Sequence of protein 1:
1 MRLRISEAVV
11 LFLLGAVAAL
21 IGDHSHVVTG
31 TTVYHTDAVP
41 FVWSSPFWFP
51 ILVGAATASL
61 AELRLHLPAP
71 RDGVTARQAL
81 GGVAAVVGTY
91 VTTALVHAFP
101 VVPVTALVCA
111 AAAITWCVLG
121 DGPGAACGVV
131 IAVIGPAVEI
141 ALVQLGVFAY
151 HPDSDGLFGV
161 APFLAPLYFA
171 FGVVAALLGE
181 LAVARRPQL

Contacts between the two chains:
Residue L107 in protein 1 contacts residue L95 in protein 2 (closest heavy-atom distance 3.9 Å).
Residue P100 in protein 1 contacts residue T29 in protein 2 (closest heavy-atom distance 4.0 Å).
Residue F99 in protein 1 is in contact with residue L95 in protein 2 (closest heavy-atom distance 3.5 Å).
Residue C117 in protein 1 contacts residue R77 in protein 2 (closest heavy-atom distance 2.9 Å).
Residue I114 in protein 1 interacts with residue G81 in protein 2 (closest heavy-atom distance 4.0 Å).
Residue L107 in protein 1 contacts residue V91 in protein 2 (closest heavy-atom distance 3.9 Å).
Residue L119 in protein 1 is in contact with residue R77 in protein 2 (closest heavy-atom distance 4.8 Å).
Residue V102 in protein 1 interacts with residue W43 in protein 2 (closest heavy-atom distance 4.0 Å).
Residue V96 in protein 1 is in contact with residue L95 in protein 2 (closest heavy-atom distance 4.2 Å).
Residue P103 in protein 1 interacts with residue T29 in protein 2 (closest heavy-atom distance 4.5 Å).
Residue A113 in protein 1 contacts residue A84 in protein 2 (closest heavy-atom distance 4.0 Å).
Residue P103 in protein 1 contacts residue V91 in protein 2 (closest heavy-atom distance 3.7 Å).
Residue I114 in protein 1 interacts with residue A84 in protein 2 (closest heavy-atom distance 3.8 Å).
Residue P103 in protein 1 contacts residue H24 in protein 2 (closest heavy-atom distance 4.8 Å).
Residue I114 in protein 1 contacts residue A85 in protein 2 (closest heavy-atom distance 4.0 Å).
Residue G120 in protein 1 contacts residue R77 in protein 2 (closest heavy-atom distance 2.9 Å).
Residue A106 in protein 1 is in contact with residue V91 in protein 2 (closest heavy-atom distance 4.0 Å).
Residue P103 in protein 1 contacts residue L95 in protein 2 (closest heavy-atom distance 4.1 Å).
Residue W116 in protein 1 is in contact with residue R77 in protein 2 (closest heavy-atom distance 3.2 Å).
Residue A113 in protein 1 interacts with residue L80 in protein 2 (closest heavy-atom distance 4.5 Å).
Residue V102 in protein 1 contacts residue S25 in protein 2 (closest heavy-atom distance 4.1 Å).
Residue D121 in protein 1 interacts with residue R77 in protein 2 (closest heavy-atom distance 4.3 Å).
Residue A106 in protein 1 interacts with residue I21 in protein 2 (closest heavy-atom distance 4.2 Å).
Residue L107 in protein 1 contacts residue T92 in protein 2 (closest heavy-atom distance 3.6 Å).
Residue A106 in protein 1 is in contact with residue V87 in protein 2 (closest heavy-atom distance 4.6 Å).
Residue V102 in protein 1 contacts residue H24 in protein 2 (closest heavy-atom distance 3.6 Å).
Residue A110 in protein 1 contacts residue G88 in protein 2 (closest heavy-atom distance 3.8 Å).
Residue V102 in protein 1 contacts residue I21 in protein 2 (closest heavy-atom distance 4.2 Å).
Residue P103 in protein 1 is in contact with residue V28 in protein 2 (closest heavy-atom distance 4.3 Å).
Residue P100 in protein 1 contacts residue V28 in protein 2 (closest heavy-atom distance 3.6 Å).
Residue A110 in protein 1 contacts residue A84 in protein 2 (closest heavy-atom distance 3.4 Å).
Residue W116 in protein 1 contacts residue L80 in protein 2 (closest heavy-atom distance 4.2 Å).
Residue V118 in protein 1 interacts with residue R77 in protein 2 (closest heavy-atom distance 4.6 Å).
Residue P103 in protein 1 is in contact with residue A94 in protein 2 (closest heavy-atom distance 4.8 Å).
Residue L107 in protein 1 interacts with residue G88 in protein 2 (closest heavy-atom distance 4.0 Å).
Residue P103 in protein 1 is in contact with residue S25 in protein 2 (closest heavy-atom distance 3.4 Å).
Residue V104 in protein 1 is in contact with residue L95 in protein 2 (closest heavy-atom distance 4.6 Å).
Residue A110 in protein 1 contacts residue V87 in protein 2 (closest heavy-atom distance 5.0 Å).
Residue C117 in protein 1 is in contact with residue L80 in protein 2 (closest heavy-atom distance 3.7 Å).
Residue C117 in protein 1 contacts residue G81 in protein 2 (closest heavy-atom distance 3.5 Å).

Sequence of protein 2:
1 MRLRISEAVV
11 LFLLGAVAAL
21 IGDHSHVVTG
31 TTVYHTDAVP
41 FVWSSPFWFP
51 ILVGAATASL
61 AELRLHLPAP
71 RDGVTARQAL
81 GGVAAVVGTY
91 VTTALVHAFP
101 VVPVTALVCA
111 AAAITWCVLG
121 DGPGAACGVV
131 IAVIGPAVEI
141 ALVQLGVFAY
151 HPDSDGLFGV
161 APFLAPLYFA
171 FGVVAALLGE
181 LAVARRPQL

This data describes a binding interaction between two proteins.